Sequence of the first protein:
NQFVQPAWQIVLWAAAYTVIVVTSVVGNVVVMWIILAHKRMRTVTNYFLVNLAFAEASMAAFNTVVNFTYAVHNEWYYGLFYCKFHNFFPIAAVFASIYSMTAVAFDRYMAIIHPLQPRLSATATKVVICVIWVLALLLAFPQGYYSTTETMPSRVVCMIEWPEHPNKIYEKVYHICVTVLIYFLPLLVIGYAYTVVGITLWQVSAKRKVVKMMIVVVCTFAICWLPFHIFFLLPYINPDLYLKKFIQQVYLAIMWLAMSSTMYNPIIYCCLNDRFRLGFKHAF

Sequence of the second protein:
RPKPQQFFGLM

Contacts between the two chains:
Residue M192 in the first protein interacts with residue F8 in the second protein (closest heavy-atom distance 3.6 Å).
Residue Y289 in the first protein is in contact with residue Q5 in the second protein (closest heavy-atom distance 4.0 Å).
Residue M302 in the first protein is in contact with residue L10 in the second protein (closest heavy-atom distance 4.9 Å).
Residue E183 in the first protein interacts with residue R1 in the second protein (closest heavy-atom distance 3.8 Å).
Residue Q35 in the first protein interacts with residue Q5 in the second protein (closest heavy-atom distance 3.6 Å).
Residue C191 in the first protein interacts with residue L10 in the second protein (closest heavy-atom distance 3.7 Å).
Residue F279 in the first protein contacts residue M11 in the second protein (closest heavy-atom distance 3.5 Å).
Residue F36 in the first protein is in contact with residue F7 in the second protein (closest heavy-atom distance 3.8 Å).
Residue A104 in the first protein interacts with residue F7 in the second protein (closest heavy-atom distance 4.3 Å).
Residue L290 in the first protein interacts with residue Q6 in the second protein (closest heavy-atom distance 3.8 Å).
Residue V211 in the first protein is in contact with residue M11 in the second protein (closest heavy-atom distance 4.9 Å).
Residue M192 in the first protein contacts residue L10 in the second protein (closest heavy-atom distance 4.5 Å).
Residue Y298 in the first protein is in contact with residue M11 in the second protein (closest heavy-atom distance 4.6 Å).
Residue Y298 in the first protein interacts with residue G9 in the second protein (closest heavy-atom distance 4.2 Å).
Residue N34 in the first protein is in contact with residue Q5 in the second protein (closest heavy-atom distance 4.9 Å).
Residue I294 in the first protein is in contact with residue F7 in the second protein (closest heavy-atom distance 3.9 Å).
Residue F279 in the first protein is in contact with residue L10 in the second protein (closest heavy-atom distance 3.9 Å).
Residue R188 in the first protein contacts residue P4 in the second protein (closest heavy-atom distance 2.9 Å).
Residue N100 in the first protein interacts with residue L10 in the second protein (closest heavy-atom distance 4.1 Å).
Residue F278 in the first protein contacts residue G9 in the second protein (closest heavy-atom distance 5.0 Å).
Residue Y103 in the first protein contacts residue L10 in the second protein (closest heavy-atom distance 3.8 Å).
Residue M185 in the first protein is in contact with residue K3 in the second protein (closest heavy-atom distance 3.6 Å).
Residue R188 in the first protein contacts residue F8 in the second protein (closest heavy-atom distance 4.0 Å).
Residue R188 in the first protein is in contact with residue Q6 in the second protein (closest heavy-atom distance 3.3 Å).
Residue I193 in the first protein is in contact with residue L10 in the second protein (closest heavy-atom distance 4.9 Å).
Residue M302 in the first protein contacts residue M11 in the second protein (closest heavy-atom distance 4.0 Å).
Residue N107 in the first protein interacts with residue Q6 in the second protein (closest heavy-atom distance 3.9 Å).
Residue L290 in the first protein is in contact with residue K3 in the second protein (closest heavy-atom distance 5.0 Å).
Residue N107 in the first protein interacts with residue F8 in the second protein (closest heavy-atom distance 3.8 Å).
Residue F36 in the first protein contacts residue Q6 in the second protein (closest heavy-atom distance 3.2 Å).
Residue H119 in the first protein interacts with residue L10 in the second protein (closest heavy-atom distance 4.7 Å).
Residue F279 in the first protein contacts residue G9 in the second protein (closest heavy-atom distance 4.3 Å).
Residue C191 in the first protein is in contact with residue F8 in the second protein (closest heavy-atom distance 4.8 Å).
Residue N96 in the first protein interacts with residue M11 in the second protein (closest heavy-atom distance 2.8 Å).
Residue Y298 in the first protein contacts residue L10 in the second protein (closest heavy-atom distance 2.4 Å).
Residue F36 in the first protein contacts residue Q5 in the second protein (closest heavy-atom distance 3.1 Å).
Residue F275 in the first protein interacts with residue M11 in the second protein (closest heavy-atom distance 3.9 Å).
Residue M192 in the first protein contacts residue P2 in the second protein (closest heavy-atom distance 3.9 Å).
Residue N107 in the first protein interacts with residue F7 in the second protein (closest heavy-atom distance 2.3 Å).
Residue I124 in the first protein is in contact with residue M11 in the second protein (closest heavy-atom distance 4.1 Å).
Residue N100 in the first protein interacts with residue M11 in the second protein (closest heavy-atom distance 3.2 Å).
Residue Y289 in the first protein interacts with residue Q6 in the second protein (closest heavy-atom distance 3.8 Å).
Residue H208 in the first protein is in contact with residue M11 in the second protein (closest heavy-atom distance 4.4 Å).
Residue Q176 in the first protein contacts residue M11 in the second protein (closest heavy-atom distance 3.6 Å).
Residue L290 in the first protein is in contact with residue Q5 in the second protein (closest heavy-atom distance 4.0 Å).
Residue M185 in the first protein is in contact with residue R1 in the second protein (closest heavy-atom distance 3.5 Å).
Residue V190 in the first protein interacts with residue F8 in the second protein (closest heavy-atom distance 3.9 Å).
Residue M185 in the first protein interacts with residue P4 in the second protein (closest heavy-atom distance 4.3 Å).
Residue Y103 in the first protein interacts with residue F8 in the second protein (closest heavy-atom distance 3.7 Å).
Residue W109 in the first protein is in contact with residue L10 in the second protein (closest heavy-atom distance 4.7 Å).
Residue Y298 in the first protein is in contact with residue F7 in the second protein (closest heavy-atom distance 3.9 Å).
Residue M185 in the first protein interacts with residue F8 in the second protein (closest heavy-atom distance 4.8 Å).
Residue Y103 in the first protein contacts residue F7 in the second protein (closest heavy-atom distance 4.9 Å).
Residue N120 in the first protein interacts with residue L10 in the second protein (closest heavy-atom distance 4.3 Å).
Residue Y289 in the first protein is in contact with residue F7 in the second protein (closest heavy-atom distance 3.7 Å).
Residue Q295 in the first protein contacts residue F7 in the second protein (closest heavy-atom distance 3.4 Å).

The following describes two proteins that form a bound complex.